Sequence of the first protein:
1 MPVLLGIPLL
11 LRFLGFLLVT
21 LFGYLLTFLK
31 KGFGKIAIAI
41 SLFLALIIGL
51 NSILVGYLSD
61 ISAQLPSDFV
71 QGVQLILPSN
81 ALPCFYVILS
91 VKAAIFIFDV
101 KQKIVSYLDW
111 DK

The following describes two proteins that form a bound complex.

Sequence of the second protein:
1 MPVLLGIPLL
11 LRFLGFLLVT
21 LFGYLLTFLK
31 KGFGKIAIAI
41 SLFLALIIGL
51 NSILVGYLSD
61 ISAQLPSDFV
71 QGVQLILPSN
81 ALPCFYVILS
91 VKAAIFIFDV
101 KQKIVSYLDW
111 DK

Interface contacts:
Residue W110 in the first protein interacts with residue D109 in the second protein (closest heavy-atom distance 3.4 Å).
Residue I61 in the first protein interacts with residue N80 in the second protein (closest heavy-atom distance 3.9 Å).
Residue D109 in the first protein interacts with residue K112 in the second protein (closest heavy-atom distance 4.0 Å).
Residue L54 in the first protein interacts with residue V91 in the second protein (closest heavy-atom distance 4.2 Å).
Residue Y57 in the first protein is in contact with residue V87 in the second protein (closest heavy-atom distance 4.1 Å).
Residue L42 in the first protein contacts residue V105 in the second protein (closest heavy-atom distance 3.9 Å).
Residue L17 in the first protein is in contact with residue L18 in the second protein (closest heavy-atom distance 4.0 Å).
Residue Y57 in the first protein contacts residue V91 in the second protein (closest heavy-atom distance 4.0 Å).
Residue L46 in the first protein is in contact with residue Q102 in the second protein (closest heavy-atom distance 3.1 Å).
Residue W110 in the first protein interacts with residue V105 in the second protein (closest heavy-atom distance 3.7 Å).
Residue K35 in the first protein is in contact with residue K112 in the second protein (closest heavy-atom distance 4.5 Å).
Residue L5 in the first protein is in contact with residue V3 in the second protein (closest heavy-atom distance 3.8 Å).
Residue L10 in the first protein interacts with residue L14 in the second protein (closest heavy-atom distance 4.8 Å).
Residue G6 in the first protein interacts with residue V3 in the second protein (closest heavy-atom distance 3.8 Å).
Residue K35 in the first protein interacts with residue D109 in the second protein (closest heavy-atom distance 4.9 Å).
Residue R12 in the first protein is in contact with residue M1 in the second protein (closest heavy-atom distance 4.3 Å).
Residue D109 in the first protein interacts with residue D109 in the second protein (closest heavy-atom distance 5.0 Å).
Residue I47 in the first protein is in contact with residue F98 in the second protein (closest heavy-atom distance 4.1 Å).
Residue F28 in the first protein contacts residue F22 in the second protein (closest heavy-atom distance 4.5 Å).
Residue K103 in the first protein contacts residue Q102 in the second protein (closest heavy-atom distance 3.5 Å).
Residue Y24 in the first protein contacts residue F22 in the second protein (closest heavy-atom distance 4.4 Å).
Residue K35 in the first protein interacts with residue D111 in the second protein (closest heavy-atom distance 2.8 Å).
Residue L10 in the first protein contacts residue L11 in the second protein (closest heavy-atom distance 3.8 Å).
Residue A39 in the first protein is in contact with residue L108 in the second protein (closest heavy-atom distance 4.5 Å).
Residue L10 in the first protein contacts residue I7 in the second protein (closest heavy-atom distance 5.0 Å).
Residue L10 in the first protein is in contact with residue L10 in the second protein (closest heavy-atom distance 4.0 Å).
Residue A63 in the first protein is in contact with residue N80 in the second protein (closest heavy-atom distance 4.6 Å).
Residue W110 in the first protein contacts residue K112 in the second protein (closest heavy-atom distance 4.7 Å).
Residue F13 in the first protein is in contact with residue L11 in the second protein (closest heavy-atom distance 3.7 Å).
Residue L9 in the first protein is in contact with residue L11 in the second protein (closest heavy-atom distance 4.3 Å).
Residue L9 in the first protein contacts residue V3 in the second protein (closest heavy-atom distance 4.3 Å).
Residue L4 in the first protein interacts with residue L4 in the second protein (closest heavy-atom distance 4.1 Å).
Residue L46 in the first protein is in contact with residue V105 in the second protein (closest heavy-atom distance 4.9 Å).
Residue L5 in the first protein contacts residue L4 in the second protein (closest heavy-atom distance 4.6 Å).
Residue L17 in the first protein is in contact with residue L14 in the second protein (closest heavy-atom distance 4.0 Å).
Residue F43 in the first protein contacts residue Q102 in the second protein (closest heavy-atom distance 3.3 Å).
Residue L50 in the first protein contacts residue I95 in the second protein (closest heavy-atom distance 4.9 Å).
Residue I61 in the first protein interacts with residue C84 in the second protein (closest heavy-atom distance 3.9 Å).
Residue G6 in the first protein interacts with residue L4 in the second protein (closest heavy-atom distance 4.7 Å).
Residue W110 in the first protein is in contact with residue L108 in the second protein (closest heavy-atom distance 4.0 Å).
Residue Y57 in the first protein contacts residue S90 in the second protein (closest heavy-atom distance 2.6 Å).
Residue L50 in the first protein interacts with residue A94 in the second protein (closest heavy-atom distance 4.0 Å).
Residue A39 in the first protein is in contact with residue V105 in the second protein (closest heavy-atom distance 4.0 Å).
Residue K35 in the first protein interacts with residue L108 in the second protein (closest heavy-atom distance 3.0 Å).
Residue I61 in the first protein is in contact with residue V87 in the second protein (closest heavy-atom distance 4.5 Å).
Residue W110 in the first protein contacts residue S106 in the second protein (closest heavy-atom distance 4.5 Å).
Residue I53 in the first protein interacts with residue A94 in the second protein (closest heavy-atom distance 4.9 Å).
Residue I61 in the first protein interacts with residue P83 in the second protein (closest heavy-atom distance 4.1 Å).
Residue L46 in the first protein is in contact with residue K101 in the second protein (closest heavy-atom distance 4.2 Å).
Residue L5 in the first protein interacts with residue P2 in the second protein (closest heavy-atom distance 3.1 Å).
Residue I38 in the first protein interacts with residue L108 in the second protein (closest heavy-atom distance 4.8 Å).
Residue L42 in the first protein interacts with residue Q102 in the second protein (closest heavy-atom distance 4.8 Å).
Residue L9 in the first protein interacts with residue M1 in the second protein (closest heavy-atom distance 3.6 Å).
Residue L54 in the first protein is in contact with residue A94 in the second protein (closest heavy-atom distance 4.8 Å).
Residue K112 in the first protein is in contact with residue K112 in the second protein (closest heavy-atom distance 3.4 Å).
Residue L14 in the first protein is in contact with residue L14 in the second protein (closest heavy-atom distance 4.3 Å).
Residue G6 in the first protein interacts with residue I7 in the second protein (closest heavy-atom distance 4.0 Å).
Residue L46 in the first protein is in contact with residue F98 in the second protein (closest heavy-atom distance 4.0 Å).
Residue L50 in the first protein interacts with residue F98 in the second protein (closest heavy-atom distance 4.6 Å).
Residue L21 in the first protein is in contact with residue L18 in the second protein (closest heavy-atom distance 3.8 Å).